Sequence of protein 1:
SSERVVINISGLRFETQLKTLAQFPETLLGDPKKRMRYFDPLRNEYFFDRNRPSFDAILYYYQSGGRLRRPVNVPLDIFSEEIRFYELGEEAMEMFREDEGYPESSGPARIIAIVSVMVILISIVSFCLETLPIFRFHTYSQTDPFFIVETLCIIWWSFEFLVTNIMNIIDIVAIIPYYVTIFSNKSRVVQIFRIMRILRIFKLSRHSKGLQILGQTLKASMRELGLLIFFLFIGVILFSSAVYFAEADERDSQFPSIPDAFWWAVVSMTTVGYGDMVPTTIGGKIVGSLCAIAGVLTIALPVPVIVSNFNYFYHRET

Sequence of protein 2:
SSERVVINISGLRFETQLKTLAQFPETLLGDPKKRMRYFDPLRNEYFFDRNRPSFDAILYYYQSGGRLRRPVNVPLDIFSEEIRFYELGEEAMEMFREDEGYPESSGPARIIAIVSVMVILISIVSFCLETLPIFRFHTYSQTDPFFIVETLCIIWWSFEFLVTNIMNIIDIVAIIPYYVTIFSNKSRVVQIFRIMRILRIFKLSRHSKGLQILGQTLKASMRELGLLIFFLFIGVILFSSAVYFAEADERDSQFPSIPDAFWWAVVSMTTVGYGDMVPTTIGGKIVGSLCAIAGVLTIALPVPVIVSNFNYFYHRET

These two protein chains interact to form a complex.

Interface contacts:
Residue V390 in protein 1 is in contact with residue V390 in protein 2 (closest heavy-atom distance 4.1 Å).
Residue Y392 in protein 1 is in contact with residue Y392 in protein 2 (closest heavy-atom distance 5.0 Å).
Residue T389 in protein 1 interacts with residue T389 in protein 2 (closest heavy-atom distance 4.2 Å).
Residue G391 in protein 1 contacts residue G391 in protein 2 (closest heavy-atom distance 4.3 Å).